Sequence of protein 2:
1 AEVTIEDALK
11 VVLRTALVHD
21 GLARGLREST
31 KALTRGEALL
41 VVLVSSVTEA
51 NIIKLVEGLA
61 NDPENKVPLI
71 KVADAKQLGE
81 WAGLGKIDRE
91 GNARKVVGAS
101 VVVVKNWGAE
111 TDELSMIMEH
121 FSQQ

Sequence of protein 1:
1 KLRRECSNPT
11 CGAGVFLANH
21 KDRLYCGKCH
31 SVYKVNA

The following describes two proteins that form a bound complex.

Contacts between the two chains:
Residue K31 in protein 2 is in contact with residue A13 in protein 1 (closest heavy-atom distance 4.1 Å).
Residue K31 in protein 2 interacts with residue V15 in protein 1 (closest heavy-atom distance 4.3 Å).
Residue K31 in protein 2 interacts with residue G14 in protein 1 (closest heavy-atom distance 4.5 Å).
Residue T30 in protein 2 contacts residue F16 in protein 1 (closest heavy-atom distance 3.4 Å).
Residue K31 in protein 2 contacts residue F16 in protein 1 (closest heavy-atom distance 3.6 Å).
Residue K31 in protein 2 is in contact with residue E5 in protein 1 (closest heavy-atom distance 3.1 Å).
Residue R35 in protein 2 is in contact with residue V15 in protein 1 (closest heavy-atom distance 4.9 Å).
Residue R35 in protein 2 is in contact with residue A13 in protein 1 (closest heavy-atom distance 3.0 Å).
Residue R27 in protein 2 contacts residue F16 in protein 1 (closest heavy-atom distance 4.9 Å).
Residue R35 in protein 2 is in contact with residue G14 in protein 1 (closest heavy-atom distance 3.4 Å).
Residue R27 in protein 2 interacts with residue G14 in protein 1 (closest heavy-atom distance 4.9 Å).